These two protein chains interact to form a complex.

Sequence of protein 2:
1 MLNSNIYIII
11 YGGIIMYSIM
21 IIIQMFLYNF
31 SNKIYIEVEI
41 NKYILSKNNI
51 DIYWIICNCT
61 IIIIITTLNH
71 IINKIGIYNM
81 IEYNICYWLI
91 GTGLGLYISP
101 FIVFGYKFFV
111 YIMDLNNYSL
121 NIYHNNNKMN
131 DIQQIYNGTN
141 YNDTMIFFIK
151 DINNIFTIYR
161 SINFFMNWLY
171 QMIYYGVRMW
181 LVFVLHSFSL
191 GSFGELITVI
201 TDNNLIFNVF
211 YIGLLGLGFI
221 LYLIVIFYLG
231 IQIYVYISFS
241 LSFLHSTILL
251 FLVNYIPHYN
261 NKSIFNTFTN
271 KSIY

Sequence of protein 1:
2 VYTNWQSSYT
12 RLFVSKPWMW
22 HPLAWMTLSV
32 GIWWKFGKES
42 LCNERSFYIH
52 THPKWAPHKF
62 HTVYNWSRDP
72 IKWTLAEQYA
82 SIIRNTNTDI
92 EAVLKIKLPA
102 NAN

Residue-level contacts at the interface:
Residue I9 in protein 2 interacts with residue W34 in protein 1 (closest heavy-atom distance 5.0 Å).
Residue I90 in protein 2 interacts with residue W26 in protein 1 (closest heavy-atom distance 2.5 Å).
Residue I55 in protein 2 interacts with residue H22 in protein 1 (closest heavy-atom distance 3.7 Å).
Residue I8 in protein 2 contacts residue L76 in protein 1 (closest heavy-atom distance 4.5 Å).
Residue I55 in protein 2 contacts residue P18 in protein 1 (closest heavy-atom distance 4.6 Å).
Residue I8 in protein 2 is in contact with residue N44 in protein 1 (closest heavy-atom distance 4.4 Å).
Residue M1 in protein 2 is in contact with residue I83 in protein 1 (closest heavy-atom distance 4.5 Å).
Residue I8 in protein 2 contacts residue E45 in protein 1 (closest heavy-atom distance 3.9 Å).
Residue I98 in protein 2 interacts with residue L29 in protein 1 (closest heavy-atom distance 3.9 Å).
Residue C59 in protein 2 interacts with residue H22 in protein 1 (closest heavy-atom distance 3.8 Å).
Residue T92 in protein 2 contacts residue W26 in protein 1 (closest heavy-atom distance 4.0 Å).
Residue I10 in protein 2 contacts residue F48 in protein 1 (closest heavy-atom distance 4.3 Å).
Residue G91 in protein 2 contacts residue W26 in protein 1 (closest heavy-atom distance 3.1 Å).
Residue I98 in protein 2 interacts with residue H22 in protein 1 (closest heavy-atom distance 3.6 Å).
Residue D51 in protein 2 contacts residue P18 in protein 1 (closest heavy-atom distance 3.6 Å).
Residue C59 in protein 2 is in contact with residue W26 in protein 1 (closest heavy-atom distance 3.9 Å).
Residue S99 in protein 2 interacts with residue H22 in protein 1 (closest heavy-atom distance 4.2 Å).
Residue D51 in protein 2 interacts with residue W19 in protein 1 (closest heavy-atom distance 3.3 Å).
Residue I10 in protein 2 is in contact with residue K60 in protein 1 (closest heavy-atom distance 3.2 Å).
Residue I9 in protein 2 is in contact with residue C43 in protein 1 (closest heavy-atom distance 4.8 Å).
Residue I6 in protein 2 contacts residue E45 in protein 1 (closest heavy-atom distance 3.2 Å).
Residue L94 in protein 2 contacts residue L29 in protein 1 (closest heavy-atom distance 4.2 Å).
Residue I90 in protein 2 interacts with residue I33 in protein 1 (closest heavy-atom distance 4.9 Å).
Residue I98 in protein 2 interacts with residue A25 in protein 1 (closest heavy-atom distance 4.5 Å).
Residue I50 in protein 2 interacts with residue W19 in protein 1 (closest heavy-atom distance 4.6 Å).
Residue L94 in protein 2 interacts with residue I33 in protein 1 (closest heavy-atom distance 4.5 Å).
Residue W54 in protein 2 interacts with residue W19 in protein 1 (closest heavy-atom distance 3.5 Å).
Residue N58 in protein 2 interacts with residue W19 in protein 1 (closest heavy-atom distance 4.1 Å).
Residue Y7 in protein 2 interacts with residue E40 in protein 1 (closest heavy-atom distance 3.8 Å).
Residue I102 in protein 2 is in contact with residue W21 in protein 1 (closest heavy-atom distance 4.7 Å).
Residue I102 in protein 2 is in contact with residue H22 in protein 1 (closest heavy-atom distance 3.8 Å).
Residue Y7 in protein 2 contacts residue K39 in protein 1 (closest heavy-atom distance 3.6 Å).
Residue M1 in protein 2 contacts residue T89 in protein 1 (closest heavy-atom distance 4.0 Å).
Residue G95 in protein 2 interacts with residue H22 in protein 1 (closest heavy-atom distance 2.9 Å).
Residue I98 in protein 2 contacts residue W26 in protein 1 (closest heavy-atom distance 4.0 Å).
Residue I6 in protein 2 interacts with residue N44 in protein 1 (closest heavy-atom distance 3.1 Å).
Residue I90 in protein 2 is in contact with residue S30 in protein 1 (closest heavy-atom distance 4.1 Å).
Residue N5 in protein 2 interacts with residue E45 in protein 1 (closest heavy-atom distance 3.6 Å).
Residue L94 in protein 2 contacts residue S30 in protein 1 (closest heavy-atom distance 4.7 Å).
Residue I102 in protein 2 interacts with residue P18 in protein 1 (closest heavy-atom distance 3.7 Å).
Residue N5 in protein 2 is in contact with residue N44 in protein 1 (closest heavy-atom distance 3.1 Å).
Residue Y7 in protein 2 is in contact with residue E45 in protein 1 (closest heavy-atom distance 4.6 Å).
Residue L96 in protein 2 is in contact with residue H22 in protein 1 (closest heavy-atom distance 4.5 Å).
Residue I8 in protein 2 is in contact with residue F48 in protein 1 (closest heavy-atom distance 3.6 Å).
Residue I6 in protein 2 contacts residue C43 in protein 1 (closest heavy-atom distance 4.6 Å).
Residue I6 in protein 2 is in contact with residue I83 in protein 1 (closest heavy-atom distance 3.9 Å).
Residue S4 in protein 2 interacts with residue E45 in protein 1 (closest heavy-atom distance 4.2 Å).
Residue G95 in protein 2 is in contact with residue W26 in protein 1 (closest heavy-atom distance 3.7 Å).
Residue Y7 in protein 2 is in contact with residue N44 in protein 1 (closest heavy-atom distance 3.1 Å).
Residue I6 in protein 2 is in contact with residue Y80 in protein 1 (closest heavy-atom distance 3.7 Å).
Residue I102 in protein 2 is in contact with residue A25 in protein 1 (closest heavy-atom distance 3.9 Å).
Residue L94 in protein 2 contacts residue W26 in protein 1 (closest heavy-atom distance 3.9 Å).
Residue L94 in protein 2 interacts with residue H22 in protein 1 (closest heavy-atom distance 5.0 Å).
Residue V103 in protein 2 interacts with residue P18 in protein 1 (closest heavy-atom distance 5.0 Å).
Residue Y7 in protein 2 interacts with residue C43 in protein 1 (closest heavy-atom distance 3.3 Å).
Residue D51 in protein 2 is in contact with residue K17 in protein 1 (closest heavy-atom distance 4.8 Å).
Residue I55 in protein 2 interacts with residue W19 in protein 1 (closest heavy-atom distance 3.6 Å).
Residue I8 in protein 2 is in contact with residue C43 in protein 1 (closest heavy-atom distance 2.6 Å).
Residue I10 in protein 2 interacts with residue H51 in protein 1 (closest heavy-atom distance 3.7 Å).
Residue M1 in protein 2 contacts residue T87 in protein 1 (closest heavy-atom distance 3.9 Å).